These two protein chains interact to form a complex.

Sequence of chain B:
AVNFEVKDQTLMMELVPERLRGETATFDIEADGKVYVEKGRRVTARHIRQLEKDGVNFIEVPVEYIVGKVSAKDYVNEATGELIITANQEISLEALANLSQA

Sequence of chain A:
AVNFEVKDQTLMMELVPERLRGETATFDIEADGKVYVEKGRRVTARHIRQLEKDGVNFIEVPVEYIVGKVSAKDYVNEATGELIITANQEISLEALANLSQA

Contacts between the two chains:
Residue I66 in chain A is in contact with residue L93 in chain B (closest heavy-atom distance 3.5 Å).
Residue I91 in chain A contacts residue E82 in chain B (closest heavy-atom distance 3.5 Å).
Residue F4 in chain A contacts residue F4 in chain B (closest heavy-atom distance 4.1 Å).
Residue I85 in chain A contacts residue N88 in chain B (closest heavy-atom distance 3.6 Å).
Residue F4 in chain A interacts with residue Q89 in chain B (closest heavy-atom distance 3.3 Å).
Residue A87 in chain A is in contact with residue T86 in chain B (closest heavy-atom distance 3.3 Å).
Residue E94 in chain A is in contact with residue T80 in chain B (closest heavy-atom distance 3.6 Å).
Residue I84 in chain A interacts with residue I91 in chain B (closest heavy-atom distance 4.9 Å).
Residue A87 in chain A contacts residue A87 in chain B (closest heavy-atom distance 2.9 Å).
Residue Q89 in chain A is in contact with residue T86 in chain B (closest heavy-atom distance 4.9 Å).
Residue E94 in chain A contacts residue E82 in chain B (closest heavy-atom distance 4.7 Å).
Residue S92 in chain A contacts residue E82 in chain B (closest heavy-atom distance 2.9 Å).
Residue I85 in chain A contacts residue I91 in chain B (closest heavy-atom distance 4.1 Å).
Residue Q89 in chain A is in contact with residue I84 in chain B (closest heavy-atom distance 3.3 Å).
Residue E90 in chain A is in contact with residue L83 in chain B (closest heavy-atom distance 3.7 Å).
Residue L93 in chain A interacts with residue L83 in chain B (closest heavy-atom distance 4.8 Å).
Residue I84 in chain A interacts with residue E90 in chain B (closest heavy-atom distance 4.2 Å).
Residue G81 in chain A is in contact with residue E94 in chain B (closest heavy-atom distance 3.8 Å).
Residue E90 in chain A contacts residue I84 in chain B (closest heavy-atom distance 4.2 Å).
Residue L93 in chain A interacts with residue L11 in chain B (closest heavy-atom distance 4.4 Å).
Residue L83 in chain A interacts with residue I91 in chain B (closest heavy-atom distance 2.7 Å).
Residue T86 in chain A is in contact with residue A87 in chain B (closest heavy-atom distance 3.3 Å).
Residue A87 in chain A interacts with residue I85 in chain B (closest heavy-atom distance 3.7 Å).
Residue Q89 in chain A contacts residue L83 in chain B (closest heavy-atom distance 3.5 Å).
Residue T86 in chain A interacts with residue Q89 in chain B (closest heavy-atom distance 4.9 Å).
Residue L83 in chain A interacts with residue E90 in chain B (closest heavy-atom distance 3.7 Å).
Residue E82 in chain A interacts with residue I91 in chain B (closest heavy-atom distance 3.5 Å).
Residue T86 in chain A is in contact with residue N88 in chain B (closest heavy-atom distance 3.7 Å).
Residue Q89 in chain A is in contact with residue I85 in chain B (closest heavy-atom distance 2.8 Å).
Residue N88 in chain A contacts residue I84 in chain B (closest heavy-atom distance 2.8 Å).
Residue L83 in chain A contacts residue L93 in chain B (closest heavy-atom distance 4.8 Å).
Residue I91 in chain A contacts residue I84 in chain B (closest heavy-atom distance 4.9 Å).
Residue N88 in chain A is in contact with residue I85 in chain B (closest heavy-atom distance 3.6 Å).
Residue L93 in chain A contacts residue E82 in chain B (closest heavy-atom distance 4.5 Å).
Residue G81 in chain A is in contact with residue L93 in chain B (closest heavy-atom distance 2.9 Å).
Residue I85 in chain A interacts with residue A87 in chain B (closest heavy-atom distance 3.7 Å).
Residue Q89 in chain A contacts residue F4 in chain B (closest heavy-atom distance 3.3 Å).
Residue G81 in chain A interacts with residue I91 in chain B (closest heavy-atom distance 4.1 Å).
Residue F58 in chain A is in contact with residue E94 in chain B (closest heavy-atom distance 4.9 Å).
Residue I84 in chain A interacts with residue N88 in chain B (closest heavy-atom distance 2.8 Å).
Residue I91 in chain A is in contact with residue G81 in chain B (closest heavy-atom distance 4.1 Å).
Residue I84 in chain A is in contact with residue Q89 in chain B (closest heavy-atom distance 3.3 Å).
Residue L93 in chain A is in contact with residue I66 in chain B (closest heavy-atom distance 3.5 Å).
Residue T80 in chain A interacts with residue E94 in chain B (closest heavy-atom distance 3.6 Å).
Residue E82 in chain A contacts residue L93 in chain B (closest heavy-atom distance 4.5 Å).
Residue L11 in chain A interacts with residue L93 in chain B (closest heavy-atom distance 4.4 Å).
Residue S92 in chain A contacts residue G81 in chain B (closest heavy-atom distance 3.8 Å).
Residue I91 in chain A is in contact with residue I85 in chain B (closest heavy-atom distance 4.1 Å).
Residue T86 in chain A interacts with residue T86 in chain B (closest heavy-atom distance 4.8 Å).
Residue L83 in chain A is in contact with residue Q89 in chain B (closest heavy-atom distance 3.5 Å).
Residue E82 in chain A is in contact with residue S92 in chain B (closest heavy-atom distance 2.9 Å).
Residue L93 in chain A interacts with residue G81 in chain B (closest heavy-atom distance 2.9 Å).
Residue I85 in chain A interacts with residue Q89 in chain B (closest heavy-atom distance 2.8 Å).
Residue E82 in chain A is in contact with residue E94 in chain B (closest heavy-atom distance 4.7 Å).
Residue E94 in chain A is in contact with residue G81 in chain B (closest heavy-atom distance 3.8 Å).
Residue I91 in chain A interacts with residue L83 in chain B (closest heavy-atom distance 2.7 Å).
Residue G81 in chain A contacts residue S92 in chain B (closest heavy-atom distance 3.8 Å).
Residue E94 in chain A is in contact with residue A79 in chain B (closest heavy-atom distance 3.5 Å).
Residue A79 in chain A contacts residue E94 in chain B (closest heavy-atom distance 3.5 Å).
Residue N88 in chain A contacts residue T86 in chain B (closest heavy-atom distance 3.7 Å).